Interface contacts:
Residue H321 in chain B is in contact with residue A144 in chain A (closest heavy-atom distance 4.8 Å).
Residue L339 in chain B is in contact with residue A144 in chain A (closest heavy-atom distance 3.4 Å).
Residue I338 in chain B interacts with residue G147 in chain A (closest heavy-atom distance 4.2 Å).
Residue Y331 in chain B is in contact with residue A144 in chain A (closest heavy-atom distance 3.6 Å).
Residue I338 in chain B is in contact with residue D146 in chain A (closest heavy-atom distance 4.7 Å).
Residue I338 in chain B is in contact with residue T145 in chain A (closest heavy-atom distance 3.5 Å).
Residue Y331 in chain B is in contact with residue T145 in chain A (closest heavy-atom distance 4.5 Å).
Residue T335 in chain B contacts residue T145 in chain A (closest heavy-atom distance 3.4 Å).
Residue I338 in chain B contacts residue V148 in chain A (closest heavy-atom distance 3.7 Å).

Sequence of chain A:
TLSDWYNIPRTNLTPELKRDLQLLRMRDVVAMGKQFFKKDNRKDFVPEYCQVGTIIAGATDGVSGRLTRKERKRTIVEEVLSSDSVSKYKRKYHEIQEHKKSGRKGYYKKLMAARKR

Sequence of chain B:
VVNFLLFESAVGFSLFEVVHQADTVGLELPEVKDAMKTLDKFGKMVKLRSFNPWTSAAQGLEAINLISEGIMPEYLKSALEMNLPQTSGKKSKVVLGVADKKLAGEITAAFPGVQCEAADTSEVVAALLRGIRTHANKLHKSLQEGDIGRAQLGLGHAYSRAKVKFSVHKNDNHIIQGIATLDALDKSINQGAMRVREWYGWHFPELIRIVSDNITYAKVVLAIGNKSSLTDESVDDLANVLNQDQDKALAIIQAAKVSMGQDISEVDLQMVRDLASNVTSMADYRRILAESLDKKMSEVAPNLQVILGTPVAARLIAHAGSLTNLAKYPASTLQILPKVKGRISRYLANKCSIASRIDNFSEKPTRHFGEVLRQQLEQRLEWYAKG

These two protein chains interact to form a complex.